Interface contacts:
Residue G132 in the first protein is in contact with residue R192 in the second protein (closest heavy-atom distance 2.9 Å).
Residue R134 in the first protein is in contact with residue R192 in the second protein (closest heavy-atom distance 3.3 Å).
Residue P133 in the first protein interacts with residue V130 in the second protein (closest heavy-atom distance 3.7 Å).
Residue A153 in the first protein interacts with residue R192 in the second protein (closest heavy-atom distance 3.4 Å).
Residue P11 in the first protein interacts with residue A80 in the second protein (closest heavy-atom distance 3.4 Å).
Residue E58 in the first protein is in contact with residue R57 in the second protein (closest heavy-atom distance 2.6 Å).
Residue M34 in the first protein is in contact with residue K49 in the second protein (closest heavy-atom distance 3.6 Å).
Residue I3 in the first protein contacts residue Q92 in the second protein (closest heavy-atom distance 3.3 Å).
Residue E10 in the first protein interacts with residue A80 in the second protein (closest heavy-atom distance 3.4 Å).
Residue P133 in the first protein is in contact with residue A188 in the second protein (closest heavy-atom distance 3.4 Å).
Residue N135 in the first protein interacts with residue A188 in the second protein (closest heavy-atom distance 3.6 Å).
Residue Y137 in the first protein contacts residue P193 in the second protein (closest heavy-atom distance 3.4 Å).
Residue P133 in the first protein contacts residue D190 in the second protein (closest heavy-atom distance 3.3 Å).
Residue V130 in the first protein interacts with residue A131 in the second protein (closest heavy-atom distance 3.7 Å).
Residue A75 in the first protein interacts with residue Q84 in the second protein (closest heavy-atom distance 3.4 Å).
Residue A157 in the first protein contacts residue C159 in the second protein (closest heavy-atom distance 3.7 Å).
Residue A33 in the first protein interacts with residue K49 in the second protein (closest heavy-atom distance 3.6 Å).
Residue R134 in the first protein contacts residue N187 in the second protein (closest heavy-atom distance 2.5 Å).
Residue P11 in the first protein is in contact with residue Q84 in the second protein (closest heavy-atom distance 3.8 Å).
Residue L8 in the first protein interacts with residue D83 in the second protein (closest heavy-atom distance 3.6 Å).
Residue M73 in the first protein interacts with residue D81 in the second protein (closest heavy-atom distance 3.3 Å).
Residue E12 in the first protein contacts residue G79 in the second protein (closest heavy-atom distance 3.1 Å).
Residue F125 in the first protein is in contact with residue G88 in the second protein (closest heavy-atom distance 3.7 Å).
Residue T154 in the first protein interacts with residue R192 in the second protein (closest heavy-atom distance 3.6 Å).
Residue P11 in the first protein is in contact with residue D81 in the second protein (closest heavy-atom distance 3.5 Å).
Residue V130 in the first protein is in contact with residue V130 in the second protein (closest heavy-atom distance 3.3 Å).
Residue S152 in the first protein interacts with residue R192 in the second protein (closest heavy-atom distance 3.0 Å).
Residue P158 in the first protein contacts residue P158 in the second protein (closest heavy-atom distance 3.7 Å).
Residue P9 in the first protein is in contact with residue D83 in the second protein (closest heavy-atom distance 3.4 Å).
Residue P158 in the first protein contacts residue C159 in the second protein (closest heavy-atom distance 3.5 Å).
Residue A157 in the first protein interacts with residue P193 in the second protein (closest heavy-atom distance 2.9 Å).
Residue F89 in the first protein contacts residue G88 in the second protein (closest heavy-atom distance 3.5 Å).
Residue P9 in the first protein is in contact with residue Q84 in the second protein (closest heavy-atom distance 2.8 Å).
Residue F125 in the first protein contacts residue L128 in the second protein (closest heavy-atom distance 3.7 Å).
Residue V13 in the first protein interacts with residue R64 in the second protein (closest heavy-atom distance 2.7 Å).
Residue L8 in the first protein is in contact with residue Q84 in the second protein (closest heavy-atom distance 3.5 Å).
Residue I65 in the first protein contacts residue R64 in the second protein (closest heavy-atom distance 3.6 Å).
Residue I65 in the first protein interacts with residue A68 in the second protein (closest heavy-atom distance 3.7 Å).
Residue V161 in the first protein is in contact with residue P193 in the second protein (closest heavy-atom distance 3.8 Å).
Residue E12 in the first protein interacts with residue A80 in the second protein (closest heavy-atom distance 3.7 Å).
Residue F125 in the first protein is in contact with residue N90 in the second protein (closest heavy-atom distance 3.6 Å).
Residue I65 in the first protein interacts with residue I65 in the second protein (closest heavy-atom distance 3.7 Å).
Residue G132 in the first protein contacts residue V191 in the second protein (closest heavy-atom distance 3.3 Å).
Residue R62 in the first protein contacts residue R57 in the second protein (closest heavy-atom distance 3.4 Å).
Residue L26 in the first protein interacts with residue R57 in the second protein (closest heavy-atom distance 3.7 Å).
Residue L74 in the first protein interacts with residue G88 in the second protein (closest heavy-atom distance 3.7 Å).
Residue F89 in the first protein is in contact with residue F125 in the second protein (closest heavy-atom distance 3.5 Å).
Residue F125 in the first protein is in contact with residue F89 in the second protein (closest heavy-atom distance 3.5 Å).
Residue R62 in the first protein interacts with residue L61 in the second protein (closest heavy-atom distance 3.5 Å).
Residue D29 in the first protein contacts residue L53 in the second protein (closest heavy-atom distance 3.8 Å).
Residue V72 in the first protein contacts residue V72 in the second protein (closest heavy-atom distance 3.7 Å).
Residue L51 in the first protein contacts residue L53 in the second protein (closest heavy-atom distance 3.7 Å).
Residue F30 in the first protein interacts with residue L53 in the second protein (closest heavy-atom distance 3.6 Å).
Residue F30 in the first protein contacts residue K49 in the second protein (closest heavy-atom distance 3.7 Å).
Residue Y76 in the first protein contacts residue Q84 in the second protein (closest heavy-atom distance 3.4 Å).
Residue V13 in the first protein contacts residue A71 in the second protein (closest heavy-atom distance 3.7 Å).
Residue V191 in the first protein contacts residue A131 in the second protein (closest heavy-atom distance 3.8 Å).
Residue N66 in the first protein is in contact with residue R64 in the second protein (closest heavy-atom distance 3.6 Å).
Residue G132 in the first protein interacts with residue D190 in the second protein (closest heavy-atom distance 3.5 Å).
Residue L8 in the first protein interacts with residue A87 in the second protein (closest heavy-atom distance 3.7 Å).

Sequence of the first protein:
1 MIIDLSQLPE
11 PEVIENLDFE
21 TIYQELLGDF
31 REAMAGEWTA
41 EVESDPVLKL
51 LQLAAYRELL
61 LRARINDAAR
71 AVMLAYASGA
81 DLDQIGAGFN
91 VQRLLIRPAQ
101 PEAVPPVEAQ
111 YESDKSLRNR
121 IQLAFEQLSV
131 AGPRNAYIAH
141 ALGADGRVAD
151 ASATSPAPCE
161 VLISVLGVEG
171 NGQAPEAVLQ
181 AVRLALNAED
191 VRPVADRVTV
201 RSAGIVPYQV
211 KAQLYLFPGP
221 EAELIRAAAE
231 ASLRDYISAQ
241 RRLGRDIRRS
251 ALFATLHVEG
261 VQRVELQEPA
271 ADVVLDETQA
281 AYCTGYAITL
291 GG

These two protein chains interact to form a complex.

Sequence of the second protein:
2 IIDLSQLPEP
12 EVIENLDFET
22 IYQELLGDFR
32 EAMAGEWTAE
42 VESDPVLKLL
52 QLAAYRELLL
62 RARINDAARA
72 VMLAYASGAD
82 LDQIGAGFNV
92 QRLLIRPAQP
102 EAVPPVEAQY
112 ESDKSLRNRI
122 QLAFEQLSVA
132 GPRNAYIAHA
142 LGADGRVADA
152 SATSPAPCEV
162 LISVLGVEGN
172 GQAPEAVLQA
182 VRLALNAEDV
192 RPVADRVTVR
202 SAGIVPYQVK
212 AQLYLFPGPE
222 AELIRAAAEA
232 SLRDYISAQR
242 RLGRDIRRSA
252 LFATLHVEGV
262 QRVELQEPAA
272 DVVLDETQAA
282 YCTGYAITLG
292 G